Sequence of protein 1:
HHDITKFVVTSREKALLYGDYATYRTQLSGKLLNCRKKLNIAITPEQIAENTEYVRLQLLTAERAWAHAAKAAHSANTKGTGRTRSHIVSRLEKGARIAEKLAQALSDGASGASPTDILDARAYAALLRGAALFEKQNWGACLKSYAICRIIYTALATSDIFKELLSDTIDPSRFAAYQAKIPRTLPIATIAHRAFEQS

Sequence of protein 2:
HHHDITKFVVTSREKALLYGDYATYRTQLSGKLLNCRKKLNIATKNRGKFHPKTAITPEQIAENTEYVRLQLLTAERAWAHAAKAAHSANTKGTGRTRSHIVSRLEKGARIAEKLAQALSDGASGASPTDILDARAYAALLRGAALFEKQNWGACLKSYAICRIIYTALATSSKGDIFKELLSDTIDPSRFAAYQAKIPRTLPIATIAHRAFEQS

Contacts between the two chains:
Residue I216 in protein 2 interacts with residue A202 in protein 1 (closest heavy-atom distance 4.5 Å).
Residue A168 in protein 2 is in contact with residue A217 in protein 1 (closest heavy-atom distance 4.5 Å).
Residue P196 in protein 2 is in contact with residue Y203 in protein 1 (closest heavy-atom distance 4.6 Å).
Residue L164 in protein 2 interacts with residue A220 in protein 1 (closest heavy-atom distance 3.7 Å).
Residue I207 in protein 2 is in contact with residue I216 in protein 1 (closest heavy-atom distance 4.0 Å).
Residue R209 in protein 2 contacts residue R219 in protein 1 (closest heavy-atom distance 4.2 Å).
Residue I207 in protein 2 is in contact with residue Q223 in protein 1 (closest heavy-atom distance 3.9 Å).
Residue L164 in protein 2 interacts with residue I216 in protein 1 (closest heavy-atom distance 4.1 Å).
Residue K206 in protein 2 is in contact with residue R199 in protein 1 (closest heavy-atom distance 3.2 Å).
Residue I213 in protein 2 interacts with residue A168 in protein 1 (closest heavy-atom distance 4.5 Å).
Residue S224 in protein 2 contacts residue K165 in protein 1 (closest heavy-atom distance 3.1 Å).
Residue A202 in protein 2 is in contact with residue I216 in protein 1 (closest heavy-atom distance 4.2 Å).
Residue A220 in protein 2 is in contact with residue I207 in protein 1 (closest heavy-atom distance 4.6 Å).
Residue F200 in protein 2 is in contact with residue Y203 in protein 1 (closest heavy-atom distance 3.2 Å).
Residue R199 in protein 2 contacts residue L211 in protein 1 (closest heavy-atom distance 3.4 Å).
Residue R209 in protein 2 is in contact with residue R199 in protein 1 (closest heavy-atom distance 2.4 Å).
Residue R199 in protein 2 interacts with residue K206 in protein 1 (closest heavy-atom distance 3.1 Å).
Residue I207 in protein 2 contacts residue R199 in protein 1 (closest heavy-atom distance 4.5 Å).
Residue D195 in protein 2 interacts with residue L211 in protein 1 (closest heavy-atom distance 4.3 Å).
Residue Y203 in protein 2 is in contact with residue R199 in protein 1 (closest heavy-atom distance 3.9 Å).
Residue R199 in protein 2 interacts with residue R209 in protein 1 (closest heavy-atom distance 2.7 Å).
Residue K165 in protein 2 contacts residue A220 in protein 1 (closest heavy-atom distance 3.7 Å).
Residue L211 in protein 2 contacts residue D195 in protein 1 (closest heavy-atom distance 3.9 Å).
Residue L211 in protein 2 contacts residue R171 in protein 1 (closest heavy-atom distance 3.7 Å).
Residue I216 in protein 2 contacts residue L164 in protein 1 (closest heavy-atom distance 4.2 Å).
Residue A220 in protein 2 contacts residue G161 in protein 1 (closest heavy-atom distance 3.9 Å).
Residue T210 in protein 2 contacts residue R199 in protein 1 (closest heavy-atom distance 4.3 Å).
Residue R199 in protein 2 contacts residue T210 in protein 1 (closest heavy-atom distance 4.0 Å).
Residue K165 in protein 2 is in contact with residue F221 in protein 1 (closest heavy-atom distance 3.5 Å).
Residue Y203 in protein 2 contacts residue F200 in protein 1 (closest heavy-atom distance 3.5 Å).
Residue R199 in protein 2 contacts residue P208 in protein 1 (closest heavy-atom distance 3.2 Å).
Residue F221 in protein 2 interacts with residue K165 in protein 1 (closest heavy-atom distance 3.7 Å).
Residue L211 in protein 2 contacts residue R199 in protein 1 (closest heavy-atom distance 3.6 Å).
Residue A220 in protein 2 contacts residue K165 in protein 1 (closest heavy-atom distance 3.0 Å).
Residue Q223 in protein 2 contacts residue G161 in protein 1 (closest heavy-atom distance 4.2 Å).
Residue A205 in protein 2 contacts residue Q223 in protein 1 (closest heavy-atom distance 4.6 Å).
Residue F221 in protein 2 interacts with residue I169 in protein 1 (closest heavy-atom distance 4.4 Å).
Residue I207 in protein 2 contacts residue A220 in protein 1 (closest heavy-atom distance 4.3 Å).
Residue I216 in protein 2 interacts with residue I207 in protein 1 (closest heavy-atom distance 4.0 Å).
Residue R171 in protein 2 is in contact with residue I213 in protein 1 (closest heavy-atom distance 3.6 Å).
Residue T215 in protein 2 interacts with residue P208 in protein 1 (closest heavy-atom distance 4.0 Å).
Residue F221 in protein 2 contacts residue A168 in protein 1 (closest heavy-atom distance 4.6 Å).
Residue R219 in protein 2 contacts residue I207 in protein 1 (closest heavy-atom distance 3.6 Å).
Residue P208 in protein 2 interacts with residue T215 in protein 1 (closest heavy-atom distance 3.7 Å).
Residue P208 in protein 2 interacts with residue R199 in protein 1 (closest heavy-atom distance 3.3 Å).
Residue R171 in protein 2 is in contact with residue L211 in protein 1 (closest heavy-atom distance 3.8 Å).
Residue I213 in protein 2 interacts with residue I172 in protein 1 (closest heavy-atom distance 4.1 Å).
Residue R219 in protein 2 is in contact with residue R209 in protein 1 (closest heavy-atom distance 4.1 Å).
Residue K165 in protein 2 interacts with residue S224 in protein 1 (closest heavy-atom distance 2.5 Å).
Residue A220 in protein 2 contacts residue L164 in protein 1 (closest heavy-atom distance 4.0 Å).
Residue A168 in protein 2 interacts with residue I213 in protein 1 (closest heavy-atom distance 4.1 Å).
Residue G161 in protein 2 contacts residue A220 in protein 1 (closest heavy-atom distance 3.7 Å).
Residue R209 in protein 2 contacts residue Q223 in protein 1 (closest heavy-atom distance 3.1 Å).
Residue Q223 in protein 2 interacts with residue A162 in protein 1 (closest heavy-atom distance 4.5 Å).
Residue I172 in protein 2 contacts residue I213 in protein 1 (closest heavy-atom distance 4.4 Å).
Residue I207 in protein 2 contacts residue T215 in protein 1 (closest heavy-atom distance 4.2 Å).
Residue R199 in protein 2 interacts with residue Y203 in protein 1 (closest heavy-atom distance 3.6 Å).
Residue I207 in protein 2 contacts residue R219 in protein 1 (closest heavy-atom distance 3.7 Å).
Residue Y203 in protein 2 contacts residue Y203 in protein 1 (closest heavy-atom distance 4.1 Å).
Residue I213 in protein 2 contacts residue R171 in protein 1 (closest heavy-atom distance 3.4 Å).

These two protein chains interact to form a complex.